This data describes a binding interaction between two proteins.

Interface contacts:
Residue I227 in the second protein interacts with residue L259 in the first protein (closest heavy-atom distance 2.4 Å).
Residue E385 in the second protein interacts with residue R387 in the first protein (closest heavy-atom distance 3.0 Å).
Residue Q177 in the second protein contacts residue Y110 in the first protein (closest heavy-atom distance 3.4 Å).
Residue S229 in the second protein is in contact with residue W260 in the first protein (closest heavy-atom distance 3.2 Å).
Residue E306 in the second protein is in contact with residue V305 in the first protein (closest heavy-atom distance 2.9 Å).
Residue E290 in the second protein is in contact with residue S61 in the first protein (closest heavy-atom distance 2.8 Å).
Residue R293 in the second protein interacts with residue V302 in the first protein (closest heavy-atom distance 3.1 Å).
Residue A270 in the second protein contacts residue K223 in the first protein (closest heavy-atom distance 3.0 Å).
Residue V273 in the second protein is in contact with residue A222 in the first protein (closest heavy-atom distance 2.6 Å).
Residue E385 in the second protein is in contact with residue M392 in the first protein (closest heavy-atom distance 3.3 Å).
Residue Y325 in the second protein is in contact with residue N319 in the first protein (closest heavy-atom distance 3.2 Å).
Residue F186 in the second protein contacts residue W64 in the first protein (closest heavy-atom distance 3.3 Å).
Residue Q324 in the second protein interacts with residue G359 in the first protein (closest heavy-atom distance 3.0 Å).
Residue F186 in the second protein is in contact with residue E118 in the first protein (closest heavy-atom distance 2.9 Å).
Residue R293 in the second protein interacts with residue S61 in the first protein (closest heavy-atom distance 3.0 Å).
Residue R340 in the second protein interacts with residue M111 in the first protein (closest heavy-atom distance 2.4 Å).
Residue Q317 in the second protein interacts with residue G314 in the first protein (closest heavy-atom distance 2.6 Å).
Residue K233 in the second protein is in contact with residue Q239 in the first protein (closest heavy-atom distance 3.0 Å).
Residue F294 in the second protein interacts with residue Q59 in the first protein (closest heavy-atom distance 3.2 Å).
Residue Q324 in the second protein is in contact with residue L360 in the first protein (closest heavy-atom distance 3.0 Å).
Residue G190 in the second protein is in contact with residue M111 in the first protein (closest heavy-atom distance 3.3 Å).
Residue A278 in the second protein interacts with residue Q276 in the first protein (closest heavy-atom distance 3.2 Å).
Residue Q317 in the second protein interacts with residue I315 in the first protein (closest heavy-atom distance 3.3 Å).
Residue R340 in the second protein interacts with residue N108 in the first protein (closest heavy-atom distance 2.8 Å).
Residue G272 in the second protein interacts with residue G221 in the first protein (closest heavy-atom distance 3.3 Å).
Residue T268 in the second protein interacts with residue I261 in the first protein (closest heavy-atom distance 3.3 Å).
Residue F186 in the second protein is in contact with residue M122 in the first protein (closest heavy-atom distance 3.1 Å).
Residue F294 in the second protein interacts with residue W64 in the first protein (closest heavy-atom distance 3.3 Å).
Residue T189 in the second protein is in contact with residue Q149 in the first protein (closest heavy-atom distance 3.3 Å).
Residue Q317 in the second protein is in contact with residue W311 in the first protein (closest heavy-atom distance 2.9 Å).
Residue L228 in the second protein contacts residue I261 in the first protein (closest heavy-atom distance 3.1 Å).
Residue N336 in the second protein contacts residue Q114 in the first protein (closest heavy-atom distance 3.3 Å).
Residue I271 in the second protein contacts residue A222 in the first protein (closest heavy-atom distance 3.1 Å).
Residue K307 in the second protein interacts with residue S310 in the first protein (closest heavy-atom distance 2.5 Å).
Residue K233 in the second protein interacts with residue Q238 in the first protein (closest heavy-atom distance 3.0 Å).
Residue K233 in the second protein interacts with residue L235 in the first protein (closest heavy-atom distance 3.2 Å).
Residue L380 in the second protein is in contact with residue R387 in the first protein (closest heavy-atom distance 2.9 Å).
Residue R333 in the second protein is in contact with residue E118 in the first protein (closest heavy-atom distance 3.2 Å).
Residue S308 in the second protein is in contact with residue S310 in the first protein (closest heavy-atom distance 3.1 Å).
Residue R90 in the second protein interacts with residue N391 in the first protein (closest heavy-atom distance 3.2 Å).
Residue E316 in the second protein interacts with residue S365 in the first protein (closest heavy-atom distance 2.9 Å).
Residue G272 in the second protein is in contact with residue A222 in the first protein (closest heavy-atom distance 3.1 Å).
Residue T268 in the second protein contacts residue S267 in the first protein (closest heavy-atom distance 2.8 Å).
Residue L320 in the second protein is in contact with residue G363 in the first protein (closest heavy-atom distance 2.8 Å).
Residue S269 in the second protein contacts residue K223 in the first protein (closest heavy-atom distance 2.2 Å).
Residue G272 in the second protein interacts with residue K223 in the first protein (closest heavy-atom distance 3.0 Å).
Residue D277 in the second protein is in contact with residue Q276 in the first protein (closest heavy-atom distance 2.5 Å).
Residue S313 in the second protein contacts residue W311 in the first protein (closest heavy-atom distance 3.2 Å).
Residue K184 in the second protein is in contact with residue E115 in the first protein (closest heavy-atom distance 2.7 Å).
Residue E279 in the second protein is in contact with residue Q276 in the first protein (closest heavy-atom distance 3.1 Å).
Residue I271 in the second protein is in contact with residue G221 in the first protein (closest heavy-atom distance 2.8 Å).
Residue N33 in the second protein is in contact with residue D169 in the first protein (closest heavy-atom distance 3.0 Å).
Residue Q324 in the second protein is in contact with residue N319 in the first protein (closest heavy-atom distance 3.2 Å).
Residue K307 in the second protein is in contact with residue V305 in the first protein (closest heavy-atom distance 3.3 Å).
Residue Q177 in the second protein is in contact with residue Q109 in the first protein (closest heavy-atom distance 3.3 Å).
Residue I271 in the second protein contacts residue K223 in the first protein (closest heavy-atom distance 2.8 Å).
Residue F199 in the second protein is in contact with residue Q59 in the first protein (closest heavy-atom distance 3.3 Å).
Residue A270 in the second protein interacts with residue L259 in the first protein (closest heavy-atom distance 3.1 Å).
Residue E279 in the second protein contacts residue P275 in the first protein (closest heavy-atom distance 3.1 Å).
Residue K307 in the second protein contacts residue S308 in the first protein (closest heavy-atom distance 2.8 Å).

Sequence of the first protein:
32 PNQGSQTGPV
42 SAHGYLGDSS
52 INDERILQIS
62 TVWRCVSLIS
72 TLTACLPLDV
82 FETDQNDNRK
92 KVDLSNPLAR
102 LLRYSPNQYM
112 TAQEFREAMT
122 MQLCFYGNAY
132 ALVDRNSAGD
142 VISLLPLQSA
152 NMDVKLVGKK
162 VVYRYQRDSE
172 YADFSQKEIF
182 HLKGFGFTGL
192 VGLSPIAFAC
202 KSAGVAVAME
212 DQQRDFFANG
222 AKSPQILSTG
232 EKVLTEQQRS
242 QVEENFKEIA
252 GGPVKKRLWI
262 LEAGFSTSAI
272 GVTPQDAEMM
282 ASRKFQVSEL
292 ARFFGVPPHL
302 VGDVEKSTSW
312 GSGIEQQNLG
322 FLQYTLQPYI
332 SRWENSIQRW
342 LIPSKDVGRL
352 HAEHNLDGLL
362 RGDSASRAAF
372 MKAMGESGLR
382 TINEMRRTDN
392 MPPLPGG

Sequence of the second protein:
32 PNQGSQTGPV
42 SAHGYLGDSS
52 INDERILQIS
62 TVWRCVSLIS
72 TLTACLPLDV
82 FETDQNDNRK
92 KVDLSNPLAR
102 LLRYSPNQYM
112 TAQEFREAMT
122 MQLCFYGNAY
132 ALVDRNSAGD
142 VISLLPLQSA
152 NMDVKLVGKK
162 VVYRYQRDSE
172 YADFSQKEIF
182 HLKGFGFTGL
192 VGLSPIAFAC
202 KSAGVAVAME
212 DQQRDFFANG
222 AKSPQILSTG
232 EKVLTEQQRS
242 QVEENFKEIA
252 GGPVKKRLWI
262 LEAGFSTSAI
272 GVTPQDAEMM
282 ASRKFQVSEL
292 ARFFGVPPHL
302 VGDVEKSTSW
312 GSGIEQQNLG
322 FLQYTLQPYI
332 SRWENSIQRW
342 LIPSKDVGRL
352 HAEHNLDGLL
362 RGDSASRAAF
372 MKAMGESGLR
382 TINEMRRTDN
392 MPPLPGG